Sequence of protein 1:
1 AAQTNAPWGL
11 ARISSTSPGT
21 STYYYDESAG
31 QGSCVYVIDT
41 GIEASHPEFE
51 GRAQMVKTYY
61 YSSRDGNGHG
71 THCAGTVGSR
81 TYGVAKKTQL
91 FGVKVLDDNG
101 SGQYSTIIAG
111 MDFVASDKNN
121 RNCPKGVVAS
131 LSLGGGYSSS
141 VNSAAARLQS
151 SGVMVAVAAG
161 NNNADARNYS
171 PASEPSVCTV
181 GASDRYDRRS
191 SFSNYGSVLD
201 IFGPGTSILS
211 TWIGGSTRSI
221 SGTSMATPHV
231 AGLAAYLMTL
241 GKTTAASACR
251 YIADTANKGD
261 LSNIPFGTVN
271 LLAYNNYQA

The following describes two proteins that form a bound complex.

Contacts between the two chains:
Residue S132 in protein 1 interacts with residue V1 in protein 2 (closest heavy-atom distance 2.4 Å).
Residue A159 in protein 1 interacts with residue G8 in protein 2 (closest heavy-atom distance 3.7 Å).
Residue H69 in protein 1 contacts residue A2 in protein 2 (closest heavy-atom distance 3.4 Å).
Residue M225 in protein 1 interacts with residue A6 in protein 2 (closest heavy-atom distance 3.0 Å).
Residue T40 in protein 1 contacts residue A2 in protein 2 (closest heavy-atom distance 3.2 Å).
Residue P171 in protein 1 is in contact with residue L9 in protein 2 (closest heavy-atom distance 3.5 Å).
Residue S170 in protein 1 interacts with residue L9 in protein 2 (closest heavy-atom distance 3.8 Å).
Residue S221 in protein 1 is in contact with residue A6 in protein 2 (closest heavy-atom distance 3.8 Å).
Residue H69 in protein 1 interacts with residue A6 in protein 2 (closest heavy-atom distance 3.1 Å).
Residue L133 in protein 1 is in contact with residue V1 in protein 2 (closest heavy-atom distance 3.0 Å).
Residue Y169 in protein 1 contacts residue A10 in protein 2 (closest heavy-atom distance 2.6 Å).
Residue G160 in protein 1 interacts with residue L9 in protein 2 (closest heavy-atom distance 3.7 Å).
Residue G134 in protein 1 interacts with residue A10 in protein 2 (closest heavy-atom distance 3.5 Å).
Residue N67 in protein 1 is in contact with residue Q3 in protein 2 (closest heavy-atom distance 1.4 Å).
Residue L96 in protein 1 contacts residue V1 in protein 2 (closest heavy-atom distance 3.6 Å).
Residue N194 in protein 1 is in contact with residue A10 in protein 2 (closest heavy-atom distance 3.6 Å).
Residue N161 in protein 1 is in contact with residue A7 in protein 2 (closest heavy-atom distance 3.2 Å).
Residue S101 in protein 1 contacts residue A2 in protein 2 (closest heavy-atom distance 3.7 Å).
Residue T223 in protein 1 is in contact with residue G8 in protein 2 (closest heavy-atom distance 3.0 Å).
Residue I220 in protein 1 is in contact with residue G5 in protein 2 (closest heavy-atom distance 2.8 Å).
Residue A159 in protein 1 interacts with residue L9 in protein 2 (closest heavy-atom distance 3.5 Å).
Residue L131 in protein 1 is in contact with residue L9 in protein 2 (closest heavy-atom distance 4.1 Å).
Residue L133 in protein 1 interacts with residue L9 in protein 2 (closest heavy-atom distance 2.5 Å).
Residue G222 in protein 1 contacts residue A7 in protein 2 (closest heavy-atom distance 3.4 Å).
Residue H69 in protein 1 is in contact with residue Q3 in protein 2 (closest heavy-atom distance 3.4 Å).
Residue N99 in protein 1 contacts residue Q3 in protein 2 (closest heavy-atom distance 2.4 Å).
Residue A158 in protein 1 interacts with residue G8 in protein 2 (closest heavy-atom distance 2.8 Å).
Residue G135 in protein 1 interacts with residue L9 in protein 2 (closest heavy-atom distance 3.4 Å).
Residue I220 in protein 1 interacts with residue A6 in protein 2 (closest heavy-atom distance 3.7 Å).
Residue D98 in protein 1 is in contact with residue Q3 in protein 2 (closest heavy-atom distance 3.2 Å).
Residue L133 in protein 1 interacts with residue G8 in protein 2 (closest heavy-atom distance 3.4 Å).
Residue G160 in protein 1 interacts with residue A10 in protein 2 (closest heavy-atom distance 3.3 Å).
Residue A172 in protein 1 is in contact with residue L9 in protein 2 (closest heavy-atom distance 2.6 Å).
Residue V157 in protein 1 is in contact with residue L9 in protein 2 (closest heavy-atom distance 3.4 Å).
Residue Y169 in protein 1 is in contact with residue L9 in protein 2 (closest heavy-atom distance 2.7 Å).
Residue H69 in protein 1 interacts with residue G5 in protein 2 (closest heavy-atom distance 2.7 Å).
Residue G100 in protein 1 interacts with residue V1 in protein 2 (closest heavy-atom distance 3.5 Å).
Residue S224 in protein 1 is in contact with residue A7 in protein 2 (closest heavy-atom distance 1.8 Å).
Residue N67 in protein 1 is in contact with residue G4 in protein 2 (closest heavy-atom distance 2.3 Å).
Residue S224 in protein 1 contacts residue A6 in protein 2 (closest heavy-atom distance 2.7 Å).
Residue H69 in protein 1 contacts residue V1 in protein 2 (closest heavy-atom distance 2.9 Å).
Residue R218 in protein 1 is in contact with residue G4 in protein 2 (closest heavy-atom distance 4.1 Å).
Residue N161 in protein 1 is in contact with residue A10 in protein 2 (closest heavy-atom distance 3.3 Å).
Residue A158 in protein 1 contacts residue L9 in protein 2 (closest heavy-atom distance 1.5 Å).
Residue T223 in protein 1 is in contact with residue A7 in protein 2 (closest heavy-atom distance 3.2 Å).
Residue M225 in protein 1 interacts with residue G5 in protein 2 (closest heavy-atom distance 2.4 Å).
Residue N161 in protein 1 interacts with residue G8 in protein 2 (closest heavy-atom distance 4.0 Å).
Residue G134 in protein 1 interacts with residue V1 in protein 2 (closest heavy-atom distance 3.0 Å).
Residue G160 in protein 1 is in contact with residue G8 in protein 2 (closest heavy-atom distance 2.7 Å).
Residue A159 in protein 1 is in contact with residue A10 in protein 2 (closest heavy-atom distance 3.9 Å).
Residue G135 in protein 1 contacts residue A10 in protein 2 (closest heavy-atom distance 3.6 Å).
Residue W212 in protein 1 is in contact with residue G4 in protein 2 (closest heavy-atom distance 2.9 Å).
Residue H69 in protein 1 is in contact with residue G4 in protein 2 (closest heavy-atom distance 3.9 Å).
Residue L96 in protein 1 contacts residue A2 in protein 2 (closest heavy-atom distance 3.1 Å).
Residue G134 in protein 1 is in contact with residue L9 in protein 2 (closest heavy-atom distance 2.7 Å).
Residue S224 in protein 1 contacts residue G8 in protein 2 (closest heavy-atom distance 2.9 Å).
Residue W212 in protein 1 is in contact with residue G5 in protein 2 (closest heavy-atom distance 3.0 Å).
Residue G100 in protein 1 is in contact with residue Q3 in protein 2 (closest heavy-atom distance 2.7 Å).
Residue G100 in protein 1 is in contact with residue A2 in protein 2 (closest heavy-atom distance 2.2 Å).
Residue N162 in protein 1 is in contact with residue A10 in protein 2 (closest heavy-atom distance 2.6 Å).

Sequence of protein 2:
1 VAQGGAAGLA